These two protein chains interact to form a complex.

Sequence of protein 1:
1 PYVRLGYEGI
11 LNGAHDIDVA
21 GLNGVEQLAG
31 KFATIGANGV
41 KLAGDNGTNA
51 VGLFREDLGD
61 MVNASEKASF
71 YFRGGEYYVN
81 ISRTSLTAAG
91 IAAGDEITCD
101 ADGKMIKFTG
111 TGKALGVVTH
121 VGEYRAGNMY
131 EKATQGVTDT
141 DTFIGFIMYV

Sequence of protein 2:
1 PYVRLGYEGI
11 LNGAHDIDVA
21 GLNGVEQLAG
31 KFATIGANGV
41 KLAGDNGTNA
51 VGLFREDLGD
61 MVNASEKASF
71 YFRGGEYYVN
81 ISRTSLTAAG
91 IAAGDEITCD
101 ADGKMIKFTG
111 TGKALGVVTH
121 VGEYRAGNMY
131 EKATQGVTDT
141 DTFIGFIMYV

Interface contacts:
Residue A43 in protein 1 interacts with residue G6 in protein 2 (closest heavy-atom distance 4.8 Å).
Residue A88 in protein 1 interacts with residue V3 in protein 2 (closest heavy-atom distance 4.8 Å).
Residue L42 in protein 1 is in contact with residue Y7 in protein 2 (closest heavy-atom distance 3.4 Å).
Residue G90 in protein 1 contacts residue V3 in protein 2 (closest heavy-atom distance 3.8 Å).
Residue T87 in protein 1 contacts residue V3 in protein 2 (closest heavy-atom distance 4.0 Å).
Residue F108 in protein 1 is in contact with residue V3 in protein 2 (closest heavy-atom distance 3.3 Å).
Residue L42 in protein 1 contacts residue P1 in protein 2 (closest heavy-atom distance 4.1 Å).
Residue I144 in protein 1 interacts with residue Y2 in protein 2 (closest heavy-atom distance 4.7 Å).
Residue T87 in protein 1 contacts residue Y2 in protein 2 (closest heavy-atom distance 3.6 Å).
Residue G145 in protein 1 interacts with residue V3 in protein 2 (closest heavy-atom distance 3.9 Å).
Residue K41 in protein 1 is in contact with residue P1 in protein 2 (closest heavy-atom distance 4.3 Å).
Residue S85 in protein 1 is in contact with residue V3 in protein 2 (closest heavy-atom distance 4.8 Å).
Residue T109 in protein 1 interacts with residue R4 in protein 2 (closest heavy-atom distance 4.0 Å).
Residue E123 in protein 1 is in contact with residue R4 in protein 2 (closest heavy-atom distance 3.4 Å).
Residue A50 in protein 1 interacts with residue R4 in protein 2 (closest heavy-atom distance 4.0 Å).
Residue T87 in protein 1 contacts residue P1 in protein 2 (closest heavy-atom distance 3.4 Å).
Residue L86 in protein 1 contacts residue P1 in protein 2 (closest heavy-atom distance 3.4 Å).
Residue G44 in protein 1 interacts with residue L5 in protein 2 (closest heavy-atom distance 3.2 Å).
Residue I144 in protein 1 contacts residue V3 in protein 2 (closest heavy-atom distance 3.2 Å).
Residue T109 in protein 1 is in contact with residue V3 in protein 2 (closest heavy-atom distance 3.5 Å).
Residue A50 in protein 1 contacts residue V3 in protein 2 (closest heavy-atom distance 4.3 Å).
Residue G47 in protein 1 interacts with residue R4 in protein 2 (closest heavy-atom distance 3.8 Å).
Residue N49 in protein 1 contacts residue R4 in protein 2 (closest heavy-atom distance 4.9 Å).
Residue T48 in protein 1 contacts residue R4 in protein 2 (closest heavy-atom distance 4.3 Å).
Residue S85 in protein 1 contacts residue Y2 in protein 2 (closest heavy-atom distance 3.4 Å).
Residue A89 in protein 1 interacts with residue V3 in protein 2 (closest heavy-atom distance 3.7 Å).
Residue A88 in protein 1 contacts residue L5 in protein 2 (closest heavy-atom distance 3.9 Å).
Residue A88 in protein 1 interacts with residue G6 in protein 2 (closest heavy-atom distance 3.4 Å).
Residue S85 in protein 1 interacts with residue P1 in protein 2 (closest heavy-atom distance 3.3 Å).
Residue G145 in protein 1 interacts with residue Y2 in protein 2 (closest heavy-atom distance 3.7 Å).
Residue A88 in protein 1 is in contact with residue Y2 in protein 2 (closest heavy-atom distance 3.7 Å).
Residue A89 in protein 1 contacts residue R4 in protein 2 (closest heavy-atom distance 3.9 Å).
Residue D45 in protein 1 contacts residue R4 in protein 2 (closest heavy-atom distance 3.0 Å).
Residue I91 in protein 1 contacts residue V3 in protein 2 (closest heavy-atom distance 4.6 Å).
Residue A88 in protein 1 interacts with residue P1 in protein 2 (closest heavy-atom distance 3.5 Å).
Residue K107 in protein 1 contacts residue Y2 in protein 2 (closest heavy-atom distance 4.8 Å).
Residue K107 in protein 1 interacts with residue V3 in protein 2 (closest heavy-atom distance 3.8 Å).
Residue A89 in protein 1 is in contact with residue Y2 in protein 2 (closest heavy-atom distance 3.9 Å).
Residue A89 in protein 1 contacts residue L5 in protein 2 (closest heavy-atom distance 4.6 Å).
Residue A43 in protein 1 is in contact with residue L5 in protein 2 (closest heavy-atom distance 4.2 Å).
Residue D45 in protein 1 interacts with residue L5 in protein 2 (closest heavy-atom distance 3.3 Å).
Residue R125 in protein 1 interacts with residue R4 in protein 2 (closest heavy-atom distance 4.0 Å).